Contacts between the two chains:
Residue W184 in the second protein is in contact with residue F153 in the first protein (closest heavy-atom distance 3.4 Å).
Residue S141 in the second protein contacts residue W199 in the first protein (closest heavy-atom distance 3.4 Å).
Residue F175 in the second protein is in contact with residue V162 in the first protein (closest heavy-atom distance 2.8 Å).
Residue W184 in the second protein interacts with residue M149 in the first protein (closest heavy-atom distance 3.6 Å).
Residue I176 in the second protein contacts residue F175 in the first protein (closest heavy-atom distance 3.4 Å).
Residue S163 in the second protein contacts residue P171 in the first protein (closest heavy-atom distance 3.4 Å).
Residue P169 in the second protein is in contact with residue Q164 in the first protein (closest heavy-atom distance 3.6 Å).
Residue V162 in the second protein interacts with residue F175 in the first protein (closest heavy-atom distance 2.7 Å).
Residue S83 in the second protein is in contact with residue V10 in the first protein (closest heavy-atom distance 3.6 Å).
Residue S83 in the second protein interacts with residue R13 in the first protein (closest heavy-atom distance 2.6 Å).
Residue S141 in the second protein interacts with residue A135 in the first protein (closest heavy-atom distance 3.6 Å).
Residue F160 in the second protein interacts with residue K183 in the first protein (closest heavy-atom distance 3.2 Å).
Residue F175 in the second protein is in contact with residue M167 in the first protein (closest heavy-atom distance 3.6 Å).
Residue F156 in the second protein interacts with residue W184 in the first protein (closest heavy-atom distance 3.6 Å).
Residue S163 in the second protein is in contact with residue E173 in the first protein (closest heavy-atom distance 3.3 Å).
Residue I85 in the second protein is in contact with residue H39 in the first protein (closest heavy-atom distance 3.6 Å).
Residue A178 in the second protein contacts residue M174 in the first protein (closest heavy-atom distance 2.9 Å).
Residue S83 in the second protein is in contact with residue G12 in the first protein (closest heavy-atom distance 2.9 Å).
Residue F153 in the second protein interacts with residue L150 in the first protein (closest heavy-atom distance 3.6 Å).
Residue F145 in the second protein is in contact with residue F142 in the first protein (closest heavy-atom distance 3.5 Å).
Residue F160 in the second protein interacts with residue P177 in the first protein (closest heavy-atom distance 3.4 Å).
Residue I176 in the second protein is in contact with residue I176 in the first protein (closest heavy-atom distance 2.7 Å).
Residue Q164 in the second protein is in contact with residue S170 in the first protein (closest heavy-atom distance 3.1 Å).
Residue L9 in the second protein interacts with residue V41 in the first protein (closest heavy-atom distance 3.6 Å).
Residue F175 in the second protein is in contact with residue A161 in the first protein (closest heavy-atom distance 3.2 Å).
Residue V162 in the second protein is in contact with residue M174 in the first protein (closest heavy-atom distance 3.5 Å).
Residue I176 in the second protein contacts residue F153 in the first protein (closest heavy-atom distance 3.6 Å).
Residue G12 in the second protein contacts residue S83 in the first protein (closest heavy-atom distance 2.7 Å).
Residue R13 in the second protein interacts with residue S83 in the first protein (closest heavy-atom distance 2.6 Å).
Residue S170 in the second protein contacts residue Q164 in the first protein (closest heavy-atom distance 2.8 Å).
Residue Q164 in the second protein is in contact with residue T168 in the first protein (closest heavy-atom distance 3.0 Å).
Residue I176 in the second protein is in contact with residue A157 in the first protein (closest heavy-atom distance 3.6 Å).
Residue R191 in the second protein is in contact with residue N152 in the first protein (closest heavy-atom distance 3.2 Å).
Residue M174 in the second protein interacts with residue V162 in the first protein (closest heavy-atom distance 3.6 Å).
Residue F142 in the second protein is in contact with residue S141 in the first protein (closest heavy-atom distance 3.5 Å).
Residue N152 in the second protein interacts with residue W184 in the first protein (closest heavy-atom distance 2.7 Å).
Residue P82 in the second protein contacts residue G12 in the first protein (closest heavy-atom distance 3.2 Å).
Residue V180 in the second protein contacts residue F156 in the first protein (closest heavy-atom distance 3.5 Å).
Residue V15 in the second protein interacts with residue F43 in the first protein (closest heavy-atom distance 3.5 Å).
Residue A161 in the second protein contacts residue F175 in the first protein (closest heavy-atom distance 3.3 Å).
Residue A11 in the second protein is in contact with residue S83 in the first protein (closest heavy-atom distance 3.6 Å).
Residue K148 in the second protein interacts with residue W199 in the first protein (closest heavy-atom distance 3.2 Å).
Residue F188 in the second protein interacts with residue N152 in the first protein (closest heavy-atom distance 3.5 Å).
Residue V10 in the second protein interacts with residue S83 in the first protein (closest heavy-atom distance 3.3 Å).
Residue W199 in the second protein contacts residue F145 in the first protein (closest heavy-atom distance 3.4 Å).
Residue T146 in the second protein interacts with residue F145 in the first protein (closest heavy-atom distance 3.6 Å).
Residue T168 in the second protein contacts residue Q164 in the first protein (closest heavy-atom distance 2.9 Å).
Residue M44 in the second protein contacts residue L14 in the first protein (closest heavy-atom distance 3.5 Å).
Residue A157 in the second protein interacts with residue I176 in the first protein (closest heavy-atom distance 3.5 Å).
Residue W184 in the second protein is in contact with residue N152 in the first protein (closest heavy-atom distance 2.8 Å).
Residue P177 in the second protein contacts residue F160 in the first protein (closest heavy-atom distance 3.3 Å).
Residue F175 in the second protein contacts residue I176 in the first protein (closest heavy-atom distance 3.5 Å).
Residue E173 in the second protein is in contact with residue N179 in the first protein (closest heavy-atom distance 2.7 Å).
Residue M174 in the second protein contacts residue A178 in the first protein (closest heavy-atom distance 2.9 Å).
Residue Q144 in the second protein is in contact with residue K200 in the first protein (closest heavy-atom distance 3.6 Å).
Residue A161 in the second protein is in contact with residue M174 in the first protein (closest heavy-atom distance 3.5 Å).
Residue M167 in the second protein is in contact with residue M167 in the first protein (closest heavy-atom distance 3.5 Å).
Residue F153 in the second protein contacts residue W184 in the first protein (closest heavy-atom distance 3.6 Å).
Residue G12 in the second protein is in contact with residue P82 in the first protein (closest heavy-atom distance 3.4 Å).
Residue F145 in the second protein contacts residue W199 in the first protein (closest heavy-atom distance 3.5 Å).

Sequence of the first protein:
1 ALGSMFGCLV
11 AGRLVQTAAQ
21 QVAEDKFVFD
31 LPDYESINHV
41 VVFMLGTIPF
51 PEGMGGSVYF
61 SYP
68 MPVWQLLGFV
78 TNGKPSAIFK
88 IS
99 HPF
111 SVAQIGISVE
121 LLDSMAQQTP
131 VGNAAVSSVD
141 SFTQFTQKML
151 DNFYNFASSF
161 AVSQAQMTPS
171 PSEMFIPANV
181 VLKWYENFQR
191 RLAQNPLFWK

These two protein chains interact to form a complex.

Sequence of the second protein:
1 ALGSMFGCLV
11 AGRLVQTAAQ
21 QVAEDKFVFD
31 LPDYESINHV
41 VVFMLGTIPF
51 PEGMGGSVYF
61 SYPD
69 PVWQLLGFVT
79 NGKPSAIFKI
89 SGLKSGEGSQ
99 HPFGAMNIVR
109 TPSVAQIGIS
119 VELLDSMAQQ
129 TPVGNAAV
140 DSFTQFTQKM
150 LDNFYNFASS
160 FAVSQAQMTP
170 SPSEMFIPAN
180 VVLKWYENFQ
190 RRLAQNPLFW